Sequence of the first protein:
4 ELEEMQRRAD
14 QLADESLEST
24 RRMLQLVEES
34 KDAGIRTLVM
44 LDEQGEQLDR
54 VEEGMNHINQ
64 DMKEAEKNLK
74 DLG

Interface contacts:
Residue Y76 in the second protein contacts residue Q9 in the first protein (closest heavy-atom distance 3.2 Å).
Residue F112 in the second protein is in contact with residue M8 in the first protein (closest heavy-atom distance 2.7 Å).
Residue G113 in the second protein contacts residue M8 in the first protein (closest heavy-atom distance 4.1 Å).
Residue D111 in the second protein interacts with residue L5 in the first protein (closest heavy-atom distance 4.5 Å).
Residue V110 in the second protein is in contact with residue L5 in the first protein (closest heavy-atom distance 4.9 Å).
Residue Y11 in the second protein interacts with residue Q9 in the first protein (closest heavy-atom distance 4.6 Å).
Residue D111 in the second protein contacts residue M8 in the first protein (closest heavy-atom distance 3.8 Å).
Residue N16 in the second protein interacts with residue Q9 in the first protein (closest heavy-atom distance 4.8 Å).
Residue Y76 in the second protein interacts with residue M8 in the first protein (closest heavy-atom distance 4.5 Å).
Residue Y76 in the second protein is in contact with residue L5 in the first protein (closest heavy-atom distance 4.3 Å).
Residue F13 in the second protein is in contact with residue A12 in the first protein (closest heavy-atom distance 4.8 Å).
Residue F13 in the second protein contacts residue Q9 in the first protein (closest heavy-atom distance 2.8 Å).

Sequence of the second protein:
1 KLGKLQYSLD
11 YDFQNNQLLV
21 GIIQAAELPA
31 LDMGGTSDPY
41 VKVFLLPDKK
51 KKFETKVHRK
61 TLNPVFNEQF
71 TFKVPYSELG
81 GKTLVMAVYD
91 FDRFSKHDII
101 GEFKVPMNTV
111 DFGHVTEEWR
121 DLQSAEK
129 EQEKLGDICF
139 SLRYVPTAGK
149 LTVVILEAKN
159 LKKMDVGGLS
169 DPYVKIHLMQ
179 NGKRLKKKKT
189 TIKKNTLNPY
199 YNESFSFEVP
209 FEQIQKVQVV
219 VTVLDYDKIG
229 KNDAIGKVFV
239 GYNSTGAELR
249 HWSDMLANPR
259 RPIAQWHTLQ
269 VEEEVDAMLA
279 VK

This data describes a binding interaction between two proteins.